Sequence of protein 1:
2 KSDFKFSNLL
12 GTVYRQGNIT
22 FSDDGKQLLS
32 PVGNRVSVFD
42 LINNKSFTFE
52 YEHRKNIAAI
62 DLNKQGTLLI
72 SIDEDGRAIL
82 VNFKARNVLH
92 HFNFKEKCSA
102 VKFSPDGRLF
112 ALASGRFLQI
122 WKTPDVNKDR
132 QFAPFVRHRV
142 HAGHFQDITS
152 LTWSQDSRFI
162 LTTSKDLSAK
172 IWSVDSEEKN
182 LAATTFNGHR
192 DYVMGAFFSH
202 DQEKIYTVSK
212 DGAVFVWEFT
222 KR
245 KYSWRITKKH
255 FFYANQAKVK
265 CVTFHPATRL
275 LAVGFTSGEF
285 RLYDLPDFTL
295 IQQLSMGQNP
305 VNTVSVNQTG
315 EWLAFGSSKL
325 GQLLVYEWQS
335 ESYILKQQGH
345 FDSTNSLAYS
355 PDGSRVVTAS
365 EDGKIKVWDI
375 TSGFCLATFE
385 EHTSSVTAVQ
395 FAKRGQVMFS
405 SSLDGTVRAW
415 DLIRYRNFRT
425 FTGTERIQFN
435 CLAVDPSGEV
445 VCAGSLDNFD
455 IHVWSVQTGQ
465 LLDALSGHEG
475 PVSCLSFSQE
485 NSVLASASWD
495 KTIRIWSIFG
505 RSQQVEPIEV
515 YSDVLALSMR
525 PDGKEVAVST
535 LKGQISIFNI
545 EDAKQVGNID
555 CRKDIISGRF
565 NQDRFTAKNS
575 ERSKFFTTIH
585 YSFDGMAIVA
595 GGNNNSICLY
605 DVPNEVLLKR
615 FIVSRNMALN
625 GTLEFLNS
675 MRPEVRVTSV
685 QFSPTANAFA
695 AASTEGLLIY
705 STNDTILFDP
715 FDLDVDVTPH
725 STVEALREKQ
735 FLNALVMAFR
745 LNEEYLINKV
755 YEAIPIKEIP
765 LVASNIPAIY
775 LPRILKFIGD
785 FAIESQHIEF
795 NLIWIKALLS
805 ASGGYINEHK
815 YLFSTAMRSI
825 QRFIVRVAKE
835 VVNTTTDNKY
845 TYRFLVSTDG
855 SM

This data describes a binding interaction between two proteins.

Sequence of protein 2:
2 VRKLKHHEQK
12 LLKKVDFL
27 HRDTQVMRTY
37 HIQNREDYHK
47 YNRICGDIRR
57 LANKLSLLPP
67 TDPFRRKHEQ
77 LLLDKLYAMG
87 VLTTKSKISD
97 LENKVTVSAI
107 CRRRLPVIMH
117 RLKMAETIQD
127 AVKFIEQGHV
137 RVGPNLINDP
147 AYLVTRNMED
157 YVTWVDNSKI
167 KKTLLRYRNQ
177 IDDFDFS

Interface contacts:
Residue R568 in protein 1 interacts with residue E132 in protein 2 (closest heavy-atom distance 4.0 Å).